Sequence of the second protein:
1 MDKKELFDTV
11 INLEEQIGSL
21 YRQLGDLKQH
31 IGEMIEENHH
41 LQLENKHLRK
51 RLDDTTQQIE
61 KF

Sequence of the first protein:
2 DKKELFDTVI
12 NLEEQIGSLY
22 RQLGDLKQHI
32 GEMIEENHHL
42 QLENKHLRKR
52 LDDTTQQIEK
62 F

Contacts between the two chains:
Residue L24 in the second protein is in contact with residue L13 in the first protein (closest heavy-atom distance 3.6 Å).
Residue L6 in the second protein is in contact with residue I35 in the first protein (closest heavy-atom distance 3.6 Å).
Residue K28 in the second protein is in contact with residue F7 in the first protein (closest heavy-atom distance 3.5 Å).
Residue Y21 in the second protein interacts with residue E14 in the first protein (closest heavy-atom distance 3.5 Å).
Residue I31 in the second protein contacts residue F7 in the first protein (closest heavy-atom distance 5.0 Å).
Residue V10 in the second protein contacts residue I31 in the first protein (closest heavy-atom distance 3.8 Å).
Residue L24 in the second protein contacts residue V10 in the first protein (closest heavy-atom distance 3.9 Å).
Residue H39 in the second protein is in contact with residue K3 in the first protein (closest heavy-atom distance 4.9 Å).
Residue L13 in the second protein is in contact with residue L24 in the first protein (closest heavy-atom distance 3.6 Å).
Residue E14 in the second protein contacts residue K28 in the first protein (closest heavy-atom distance 2.7 Å).
Residue I35 in the second protein contacts residue F7 in the first protein (closest heavy-atom distance 4.8 Å).
Residue E14 in the second protein contacts residue Y21 in the first protein (closest heavy-atom distance 3.2 Å).
Residue K28 in the second protein interacts with residue I11 in the first protein (closest heavy-atom distance 3.7 Å).
Residue I17 in the second protein interacts with residue L20 in the first protein (closest heavy-atom distance 4.4 Å).
Residue I17 in the second protein contacts residue L24 in the first protein (closest heavy-atom distance 3.5 Å).
Residue I35 in the second protein interacts with residue L6 in the first protein (closest heavy-atom distance 4.2 Å).
Residue G32 in the second protein contacts residue F7 in the first protein (closest heavy-atom distance 3.9 Å).
Residue Y21 in the second protein interacts with residue I17 in the first protein (closest heavy-atom distance 3.9 Å).
Residue L20 in the second protein is in contact with residue I17 in the first protein (closest heavy-atom distance 4.5 Å).
Residue Y21 in the second protein contacts residue E15 in the first protein (closest heavy-atom distance 4.9 Å).
Residue G32 in the second protein is in contact with residue K3 in the first protein (closest heavy-atom distance 3.7 Å).
Residue F7 in the second protein interacts with residue I35 in the first protein (closest heavy-atom distance 4.2 Å).
Residue G25 in the second protein interacts with residue E14 in the first protein (closest heavy-atom distance 3.4 Å).
Residue E15 in the second protein interacts with residue Y21 in the first protein (closest heavy-atom distance 5.0 Å).
Residue Y21 in the second protein contacts residue G18 in the first protein (closest heavy-atom distance 4.3 Å).
Residue I17 in the second protein interacts with residue Y21 in the first protein (closest heavy-atom distance 3.8 Å).
Residue G18 in the second protein is in contact with residue Y21 in the first protein (closest heavy-atom distance 4.2 Å).
Residue F7 in the second protein is in contact with residue I31 in the first protein (closest heavy-atom distance 4.7 Å).
Residue L24 in the second protein contacts residue E14 in the first protein (closest heavy-atom distance 3.4 Å).
Residue L24 in the second protein interacts with residue I17 in the first protein (closest heavy-atom distance 3.8 Å).
Residue F7 in the second protein is in contact with residue G32 in the first protein (closest heavy-atom distance 4.5 Å).
Residue E14 in the second protein is in contact with residue L24 in the first protein (closest heavy-atom distance 3.5 Å).
Residue M1 in the second protein contacts residue Q42 in the first protein (closest heavy-atom distance 3.4 Å).
Residue K3 in the second protein contacts residue H39 in the first protein (closest heavy-atom distance 4.1 Å).
Residue V10 in the second protein contacts residue L24 in the first protein (closest heavy-atom distance 4.4 Å).
Residue I35 in the second protein contacts residue K3 in the first protein (closest heavy-atom distance 3.8 Å).
Residue I17 in the second protein interacts with residue I17 in the first protein (closest heavy-atom distance 3.7 Å).
Residue K3 in the second protein interacts with residue I35 in the first protein (closest heavy-atom distance 3.9 Å).
Residue K28 in the second protein contacts residue V10 in the first protein (closest heavy-atom distance 3.6 Å).
Residue K28 in the second protein interacts with residue E14 in the first protein (closest heavy-atom distance 3.0 Å).
Residue V10 in the second protein contacts residue K28 in the first protein (closest heavy-atom distance 3.6 Å).
Residue I11 in the second protein contacts residue K28 in the first protein (closest heavy-atom distance 4.5 Å).
Residue I31 in the second protein is in contact with residue L6 in the first protein (closest heavy-atom distance 3.7 Å).
Residue F7 in the second protein contacts residue K28 in the first protein (closest heavy-atom distance 3.8 Å).
Residue L6 in the second protein interacts with residue I31 in the first protein (closest heavy-atom distance 3.7 Å).

The following describes two proteins that form a bound complex.